The following describes two proteins that form a bound complex.

Sequence of chain B:
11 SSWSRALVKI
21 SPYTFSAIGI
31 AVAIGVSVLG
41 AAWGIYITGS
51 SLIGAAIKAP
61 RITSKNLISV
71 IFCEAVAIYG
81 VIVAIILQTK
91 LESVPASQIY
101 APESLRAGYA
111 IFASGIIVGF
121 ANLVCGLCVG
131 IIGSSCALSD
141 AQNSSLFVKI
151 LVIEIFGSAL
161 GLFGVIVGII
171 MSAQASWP

Sequence of chain A:
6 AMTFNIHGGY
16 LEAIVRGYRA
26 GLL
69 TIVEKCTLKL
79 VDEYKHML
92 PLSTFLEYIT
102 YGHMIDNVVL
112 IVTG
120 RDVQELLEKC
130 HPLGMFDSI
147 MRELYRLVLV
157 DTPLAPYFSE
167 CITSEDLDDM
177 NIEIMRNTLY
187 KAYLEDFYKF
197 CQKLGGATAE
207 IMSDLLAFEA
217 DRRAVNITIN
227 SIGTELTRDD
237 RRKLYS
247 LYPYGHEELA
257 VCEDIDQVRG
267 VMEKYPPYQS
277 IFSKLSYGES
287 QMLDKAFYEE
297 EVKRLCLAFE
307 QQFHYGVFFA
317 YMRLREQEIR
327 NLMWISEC

Residue-level contacts at the interface:
Residue A18 in chain A contacts residue G54 in chain B (closest heavy-atom distance 3.9 Å).
Residue Y15 in chain A is in contact with residue G54 in chain B (closest heavy-atom distance 3.7 Å).
Residue N10 in chain A is in contact with residue I47 in chain B (closest heavy-atom distance 3.8 Å).
Residue A18 in chain A is in contact with residue S51 in chain B (closest heavy-atom distance 4.9 Å).
Residue I19 in chain A contacts residue G54 in chain B (closest heavy-atom distance 4.2 Å).
Residue G14 in chain A is in contact with residue S50 in chain B (closest heavy-atom distance 4.5 Å).
Residue A18 in chain A contacts residue A55 in chain B (closest heavy-atom distance 4.9 Å).
Residue N10 in chain A is in contact with residue I131 in chain B (closest heavy-atom distance 4.6 Å).
Residue Y15 in chain A interacts with residue S50 in chain B (closest heavy-atom distance 3.5 Å).
Residue Y15 in chain A interacts with residue I53 in chain B (closest heavy-atom distance 4.3 Å).